Residue-level contacts at the interface:
Residue G139 in the first protein contacts residue M25 in the second protein (closest heavy-atom distance 4.3 Å).
Residue G139 in the first protein interacts with residue Q9 in the second protein (closest heavy-atom distance 4.1 Å).
Residue P118 in the first protein contacts residue T16 in the second protein (closest heavy-atom distance 4.7 Å).
Residue L137 in the first protein interacts with residue I14 in the second protein (closest heavy-atom distance 3.8 Å).
Residue T138 in the first protein is in contact with residue T24 in the second protein (closest heavy-atom distance 3.5 Å).
Residue V134 in the first protein contacts residue V23 in the second protein (closest heavy-atom distance 3.9 Å).
Residue P144 in the first protein interacts with residue S27 in the second protein (closest heavy-atom distance 3.8 Å).
Residue L116 in the first protein is in contact with residue K15 in the second protein (closest heavy-atom distance 2.4 Å).
Residue L133 in the first protein contacts residue T16 in the second protein (closest heavy-atom distance 4.4 Å).
Residue D45 in the first protein interacts with residue S27 in the second protein (closest heavy-atom distance 5.0 Å).
Residue G113 in the first protein is in contact with residue K15 in the second protein (closest heavy-atom distance 3.5 Å).
Residue A140 in the first protein interacts with residue W26 in the second protein (closest heavy-atom distance 2.8 Å).
Residue V106 in the first protein is in contact with residue M25 in the second protein (closest heavy-atom distance 3.4 Å).
Residue L143 in the first protein is in contact with residue W26 in the second protein (closest heavy-atom distance 5.0 Å).
Residue L133 in the first protein interacts with residue V23 in the second protein (closest heavy-atom distance 4.1 Å).
Residue A140 in the first protein is in contact with residue M25 in the second protein (closest heavy-atom distance 3.2 Å).
Residue K141 in the first protein interacts with residue M25 in the second protein (closest heavy-atom distance 4.0 Å).
Residue K114 in the first protein contacts residue K15 in the second protein (closest heavy-atom distance 3.7 Å).
Residue R51 in the first protein interacts with residue M25 in the second protein (closest heavy-atom distance 4.2 Å).
Residue A110 in the first protein contacts residue K15 in the second protein (closest heavy-atom distance 3.2 Å).
Residue L116 in the first protein interacts with residue T16 in the second protein (closest heavy-atom distance 3.4 Å).
Residue P145 in the first protein contacts residue S27 in the second protein (closest heavy-atom distance 3.3 Å).
Residue A110 in the first protein interacts with residue Q13 in the second protein (closest heavy-atom distance 3.3 Å).
Residue A111 in the first protein contacts residue Q13 in the second protein (closest heavy-atom distance 3.5 Å).
Residue P115 in the first protein interacts with residue T16 in the second protein (closest heavy-atom distance 4.6 Å).
Residue V106 in the first protein contacts residue V12 in the second protein (closest heavy-atom distance 3.5 Å).
Residue K130 in the first protein interacts with residue F21 in the second protein (closest heavy-atom distance 3.6 Å).
Residue V106 in the first protein contacts residue Q13 in the second protein (closest heavy-atom distance 3.7 Å).
Residue G139 in the first protein interacts with residue T24 in the second protein (closest heavy-atom distance 2.6 Å).
Residue L137 in the first protein is in contact with residue T24 in the second protein (closest heavy-atom distance 3.8 Å).
Residue L137 in the first protein interacts with residue V23 in the second protein (closest heavy-atom distance 3.6 Å).
Residue P115 in the first protein interacts with residue K15 in the second protein (closest heavy-atom distance 3.3 Å).
Residue T142 in the first protein contacts residue W26 in the second protein (closest heavy-atom distance 2.6 Å).
Residue A110 in the first protein contacts residue I14 in the second protein (closest heavy-atom distance 3.5 Å).
Residue T142 in the first protein interacts with residue S27 in the second protein (closest heavy-atom distance 3.8 Å).
Residue V134 in the first protein is in contact with residue S22 in the second protein (closest heavy-atom distance 4.3 Å).
Residue T138 in the first protein is in contact with residue V23 in the second protein (closest heavy-atom distance 3.4 Å).
Residue T142 in the first protein is in contact with residue M25 in the second protein (closest heavy-atom distance 3.8 Å).
Residue W129 in the first protein is in contact with residue T16 in the second protein (closest heavy-atom distance 4.4 Å).
Residue T138 in the first protein interacts with residue M25 in the second protein (closest heavy-atom distance 4.9 Å).
Residue P145 in the first protein contacts residue K10 in the second protein (closest heavy-atom distance 3.4 Å).
Residue L116 in the first protein interacts with residue I14 in the second protein (closest heavy-atom distance 3.7 Å).
Residue L143 in the first protein is in contact with residue S27 in the second protein (closest heavy-atom distance 3.2 Å).
Residue L133 in the first protein contacts residue F21 in the second protein (closest heavy-atom distance 3.9 Å).
Residue G139 in the first protein contacts residue W26 in the second protein (closest heavy-atom distance 3.3 Å).
Residue V106 in the first protein interacts with residue I14 in the second protein (closest heavy-atom distance 3.9 Å).
Residue G107 in the first protein interacts with residue V12 in the second protein (closest heavy-atom distance 3.5 Å).
Residue G107 in the first protein is in contact with residue Q13 in the second protein (closest heavy-atom distance 3.9 Å).
Residue E53 in the first protein is in contact with residue Q13 in the second protein (closest heavy-atom distance 4.9 Å).
Residue K141 in the first protein interacts with residue W26 in the second protein (closest heavy-atom distance 3.3 Å).
Residue L133 in the first protein interacts with residue I14 in the second protein (closest heavy-atom distance 3.6 Å).
Residue P145 in the first protein interacts with residue E8 in the second protein (closest heavy-atom distance 4.4 Å).
Residue W129 in the first protein is in contact with residue F21 in the second protein (closest heavy-atom distance 4.5 Å).
Residue V134 in the first protein contacts residue F21 in the second protein (closest heavy-atom distance 3.5 Å).
Residue L137 in the first protein is in contact with residue M25 in the second protein (closest heavy-atom distance 3.0 Å).
Residue A140 in the first protein interacts with residue T24 in the second protein (closest heavy-atom distance 4.4 Å).

Sequence of the first protein:
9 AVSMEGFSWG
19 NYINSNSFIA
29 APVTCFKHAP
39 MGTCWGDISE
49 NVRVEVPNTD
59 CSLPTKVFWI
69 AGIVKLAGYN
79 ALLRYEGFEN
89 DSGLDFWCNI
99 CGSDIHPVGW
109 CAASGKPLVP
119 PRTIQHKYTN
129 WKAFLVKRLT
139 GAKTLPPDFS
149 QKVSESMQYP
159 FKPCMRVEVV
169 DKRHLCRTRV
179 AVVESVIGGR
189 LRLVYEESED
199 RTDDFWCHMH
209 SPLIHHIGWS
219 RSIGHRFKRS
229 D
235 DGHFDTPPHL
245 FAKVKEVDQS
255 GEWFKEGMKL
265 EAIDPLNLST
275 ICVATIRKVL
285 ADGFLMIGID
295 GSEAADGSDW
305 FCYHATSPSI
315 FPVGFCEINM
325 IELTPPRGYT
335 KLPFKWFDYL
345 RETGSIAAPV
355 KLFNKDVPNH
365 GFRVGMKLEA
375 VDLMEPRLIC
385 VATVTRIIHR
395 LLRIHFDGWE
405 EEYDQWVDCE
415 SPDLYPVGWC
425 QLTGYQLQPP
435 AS

Sequence of the second protein:
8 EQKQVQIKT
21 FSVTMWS

This data describes a binding interaction between two proteins.